Residue-level contacts at the interface:
Residue Y708 in protein 1 interacts with residue E1289 in protein 2 (closest heavy-atom distance 2.3 Å).
Residue N975 in protein 1 interacts with residue Y989 in protein 2 (closest heavy-atom distance 2.9 Å).
Residue S629 in protein 1 is in contact with residue E1296 in protein 2 (closest heavy-atom distance 2.0 Å).
Residue Y984 in protein 1 is in contact with residue Y989 in protein 2 (closest heavy-atom distance 2.8 Å).
Residue D129 in protein 1 contacts residue K1321 in protein 2 (closest heavy-atom distance 2.5 Å).
Residue Q1156 in protein 1 is in contact with residue Y1208 in protein 2 (closest heavy-atom distance 2.8 Å).
Residue K615 in protein 1 contacts residue Y593 in protein 2 (closest heavy-atom distance 3.0 Å).
Residue H1000 in protein 1 contacts residue N959 in protein 2 (closest heavy-atom distance 2.6 Å).
Residue L978 in protein 1 interacts with residue D985 in protein 2 (closest heavy-atom distance 3.0 Å).
Residue I1319 in protein 1 contacts residue H1265 in protein 2 (closest heavy-atom distance 3.0 Å).
Residue S626 in protein 1 interacts with residue R1299 in protein 2 (closest heavy-atom distance 2.7 Å).
Residue R960 in protein 1 interacts with residue N959 in protein 2 (closest heavy-atom distance 2.7 Å).
Residue W1340 in protein 1 is in contact with residue S637 in protein 2 (closest heavy-atom distance 3.0 Å).
Residue Y623 in protein 1 contacts residue R1299 in protein 2 (closest heavy-atom distance 2.3 Å).
Residue E1350 in protein 1 interacts with residue S1202 in protein 2 (closest heavy-atom distance 3.1 Å).
Residue N131 in protein 1 contacts residue E1318 in protein 2 (closest heavy-atom distance 3.0 Å).
Residue I630 in protein 1 contacts residue E1296 in protein 2 (closest heavy-atom distance 2.9 Å).
Residue L875 in protein 1 interacts with residue E1259 in protein 2 (closest heavy-atom distance 3.1 Å).
Residue S876 in protein 1 contacts residue R629 in protein 2 (closest heavy-atom distance 3.0 Å).
Residue Q612 in protein 1 contacts residue Q1285 in protein 2 (closest heavy-atom distance 3.1 Å).
Residue G872 in protein 1 is in contact with residue H1264 in protein 2 (closest heavy-atom distance 3.1 Å).
Residue Y127 in protein 1 interacts with residue Q1317 in protein 2 (closest heavy-atom distance 2.6 Å).
Residue R793 in protein 1 is in contact with residue D1266 in protein 2 (closest heavy-atom distance 3.1 Å).
Residue H1417 in protein 1 is in contact with residue E870 in protein 2 (closest heavy-atom distance 2.4 Å).
Residue Y623 in protein 1 is in contact with residue E586 in protein 2 (closest heavy-atom distance 2.1 Å).
Residue Y1455 in protein 1 contacts residue Y977 in protein 2 (closest heavy-atom distance 3.0 Å).
Residue V967 in protein 1 contacts residue G960 in protein 2 (closest heavy-atom distance 3.1 Å).
Residue R1448 in protein 1 is in contact with residue M971 in protein 2 (closest heavy-atom distance 3.0 Å).
Residue E1336 in protein 1 interacts with residue R629 in protein 2 (closest heavy-atom distance 2.7 Å).
Residue R1448 in protein 1 is in contact with residue Y964 in protein 2 (closest heavy-atom distance 2.7 Å).
Residue S1356 in protein 1 is in contact with residue L1198 in protein 2 (closest heavy-atom distance 3.1 Å).
Residue I966 in protein 1 contacts residue E961 in protein 2 (closest heavy-atom distance 3.1 Å).
Residue K712 in protein 1 contacts residue E1289 in protein 2 (closest heavy-atom distance 2.6 Å).
Residue N125 in protein 1 interacts with residue S1310 in protein 2 (closest heavy-atom distance 2.3 Å).
Residue K867 in protein 1 contacts residue E611 in protein 2 (closest heavy-atom distance 2.8 Å).
Residue M1357 in protein 1 contacts residue I656 in protein 2 (closest heavy-atom distance 3.1 Å).
Residue Q797 in protein 1 is in contact with residue M1269 in protein 2 (closest heavy-atom distance 3.1 Å).
Residue P1456 in protein 1 is in contact with residue Y977 in protein 2 (closest heavy-atom distance 2.8 Å).
Residue R1090 in protein 1 interacts with residue E643 in protein 2 (closest heavy-atom distance 2.3 Å).
Residue Y976 in protein 1 interacts with residue D985 in protein 2 (closest heavy-atom distance 3.1 Å).
Residue R1161 in protein 1 is in contact with residue Q1215 in protein 2 (closest heavy-atom distance 3.0 Å).
Residue T658 in protein 1 contacts residue F1277 in protein 2 (closest heavy-atom distance 3.0 Å).
Residue Q1156 in protein 1 interacts with residue Q1200 in protein 2 (closest heavy-atom distance 2.6 Å).
Residue K1091 in protein 1 contacts residue E643 in protein 2 (closest heavy-atom distance 3.0 Å).
Residue Q1362 in protein 1 is in contact with residue R660 in protein 2 (closest heavy-atom distance 3.1 Å).
Residue Y1455 in protein 1 contacts residue D985 in protein 2 (closest heavy-atom distance 2.1 Å).
Residue R973 in protein 1 is in contact with residue I945 in protein 2 (closest heavy-atom distance 3.1 Å).
Residue N857 in protein 1 is in contact with residue Y1272 in protein 2 (closest heavy-atom distance 2.8 Å).
Residue P961 in protein 1 interacts with residue C954 in protein 2 (closest heavy-atom distance 2.7 Å).
Residue E861 in protein 1 is in contact with residue Y1272 in protein 2 (closest heavy-atom distance 2.6 Å).
Residue P961 in protein 1 interacts with residue T957 in protein 2 (closest heavy-atom distance 2.9 Å).
Residue E1158 in protein 1 contacts residue Q1200 in protein 2 (closest heavy-atom distance 2.6 Å).
Residue D137 in protein 1 contacts residue M1325 in protein 2 (closest heavy-atom distance 3.0 Å).
Residue S957 in protein 1 contacts residue E958 in protein 2 (closest heavy-atom distance 2.4 Å).
Residue L1358 in protein 1 contacts residue R660 in protein 2 (closest heavy-atom distance 2.8 Å).
Residue Q1364 in protein 1 is in contact with residue Y1191 in protein 2 (closest heavy-atom distance 2.7 Å).
Residue D620 in protein 1 interacts with residue K597 in protein 2 (closest heavy-atom distance 3.1 Å).
Residue D1175 in protein 1 contacts residue K1260 in protein 2 (closest heavy-atom distance 3.0 Å).
Residue F864 in protein 1 contacts residue L1278 in protein 2 (closest heavy-atom distance 3.0 Å).
Residue R960 in protein 1 is in contact with residue T957 in protein 2 (closest heavy-atom distance 2.4 Å).

These two protein chains interact to form a complex.

Sequence of protein 1:
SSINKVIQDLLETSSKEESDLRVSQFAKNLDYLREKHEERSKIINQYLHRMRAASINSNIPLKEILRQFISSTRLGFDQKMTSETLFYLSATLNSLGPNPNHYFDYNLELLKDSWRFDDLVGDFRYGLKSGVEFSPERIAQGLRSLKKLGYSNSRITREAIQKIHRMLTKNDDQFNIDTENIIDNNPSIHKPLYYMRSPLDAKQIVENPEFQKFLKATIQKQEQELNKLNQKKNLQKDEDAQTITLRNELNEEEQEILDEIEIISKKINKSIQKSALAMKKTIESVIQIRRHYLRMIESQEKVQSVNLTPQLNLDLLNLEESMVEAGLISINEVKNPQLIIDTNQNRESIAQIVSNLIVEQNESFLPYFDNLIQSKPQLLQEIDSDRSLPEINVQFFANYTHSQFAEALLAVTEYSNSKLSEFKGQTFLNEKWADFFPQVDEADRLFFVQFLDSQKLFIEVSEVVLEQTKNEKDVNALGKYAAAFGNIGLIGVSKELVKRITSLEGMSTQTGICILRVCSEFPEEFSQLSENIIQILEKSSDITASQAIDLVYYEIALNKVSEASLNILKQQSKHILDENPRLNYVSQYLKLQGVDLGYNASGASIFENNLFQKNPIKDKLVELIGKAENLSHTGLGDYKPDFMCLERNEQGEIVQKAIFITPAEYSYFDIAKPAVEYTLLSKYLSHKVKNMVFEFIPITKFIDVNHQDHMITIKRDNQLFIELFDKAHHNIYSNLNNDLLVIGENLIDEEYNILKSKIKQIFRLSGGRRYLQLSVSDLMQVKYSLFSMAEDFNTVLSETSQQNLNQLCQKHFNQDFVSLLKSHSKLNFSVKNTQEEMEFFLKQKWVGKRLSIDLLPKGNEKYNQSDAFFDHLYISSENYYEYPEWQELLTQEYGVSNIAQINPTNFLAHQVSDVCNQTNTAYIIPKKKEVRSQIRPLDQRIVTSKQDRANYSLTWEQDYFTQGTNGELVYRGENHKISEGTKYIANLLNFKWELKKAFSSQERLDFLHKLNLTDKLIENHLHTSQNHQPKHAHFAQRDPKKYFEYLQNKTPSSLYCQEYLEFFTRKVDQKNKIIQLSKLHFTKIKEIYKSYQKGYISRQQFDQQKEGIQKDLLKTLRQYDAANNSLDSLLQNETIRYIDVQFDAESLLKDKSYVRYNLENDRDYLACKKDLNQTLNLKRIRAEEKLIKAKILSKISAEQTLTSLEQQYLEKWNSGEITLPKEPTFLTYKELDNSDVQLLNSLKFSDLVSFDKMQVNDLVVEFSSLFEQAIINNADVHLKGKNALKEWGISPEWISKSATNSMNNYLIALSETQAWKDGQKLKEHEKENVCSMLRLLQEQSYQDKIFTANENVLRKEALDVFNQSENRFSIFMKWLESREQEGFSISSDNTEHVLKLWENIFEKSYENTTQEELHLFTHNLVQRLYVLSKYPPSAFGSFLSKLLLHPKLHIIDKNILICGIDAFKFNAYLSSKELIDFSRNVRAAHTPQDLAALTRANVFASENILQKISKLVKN

Sequence of protein 2:
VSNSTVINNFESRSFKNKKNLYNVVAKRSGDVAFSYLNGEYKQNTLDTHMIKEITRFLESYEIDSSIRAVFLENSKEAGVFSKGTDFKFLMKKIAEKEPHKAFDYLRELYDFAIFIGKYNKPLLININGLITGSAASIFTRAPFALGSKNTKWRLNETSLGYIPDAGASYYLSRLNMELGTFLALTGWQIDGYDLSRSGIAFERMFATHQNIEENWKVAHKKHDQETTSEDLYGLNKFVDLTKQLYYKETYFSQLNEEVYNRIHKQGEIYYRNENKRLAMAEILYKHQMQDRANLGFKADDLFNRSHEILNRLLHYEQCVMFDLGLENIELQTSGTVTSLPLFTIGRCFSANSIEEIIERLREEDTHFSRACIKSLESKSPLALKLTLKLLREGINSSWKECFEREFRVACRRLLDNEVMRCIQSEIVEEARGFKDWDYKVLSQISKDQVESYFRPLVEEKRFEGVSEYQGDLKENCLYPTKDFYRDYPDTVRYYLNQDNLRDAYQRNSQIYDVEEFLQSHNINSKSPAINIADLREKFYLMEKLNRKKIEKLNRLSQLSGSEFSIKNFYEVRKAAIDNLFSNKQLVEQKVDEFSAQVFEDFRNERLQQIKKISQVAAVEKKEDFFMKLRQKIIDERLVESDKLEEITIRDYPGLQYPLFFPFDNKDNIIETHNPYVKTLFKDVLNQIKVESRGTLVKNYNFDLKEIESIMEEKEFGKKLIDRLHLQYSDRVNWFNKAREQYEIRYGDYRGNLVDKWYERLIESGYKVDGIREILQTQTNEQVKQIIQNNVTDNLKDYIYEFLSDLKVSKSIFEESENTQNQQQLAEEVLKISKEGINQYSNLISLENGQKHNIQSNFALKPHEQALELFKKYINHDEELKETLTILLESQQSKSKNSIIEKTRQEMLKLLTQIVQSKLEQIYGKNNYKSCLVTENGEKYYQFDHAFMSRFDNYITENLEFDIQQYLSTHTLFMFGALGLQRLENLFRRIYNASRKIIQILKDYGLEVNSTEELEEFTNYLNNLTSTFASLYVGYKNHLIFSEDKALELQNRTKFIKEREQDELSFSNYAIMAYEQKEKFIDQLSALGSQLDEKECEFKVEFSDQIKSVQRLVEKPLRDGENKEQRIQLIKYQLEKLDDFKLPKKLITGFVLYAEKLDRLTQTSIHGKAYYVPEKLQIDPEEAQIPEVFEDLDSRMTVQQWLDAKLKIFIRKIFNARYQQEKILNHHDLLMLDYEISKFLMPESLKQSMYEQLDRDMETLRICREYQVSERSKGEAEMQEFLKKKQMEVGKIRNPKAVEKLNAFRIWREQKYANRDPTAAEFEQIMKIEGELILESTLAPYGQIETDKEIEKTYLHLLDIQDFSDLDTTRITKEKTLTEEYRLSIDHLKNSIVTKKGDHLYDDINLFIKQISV